Residue-level contacts at the interface:
Residue W110 in the first protein contacts residue C7 in the second protein (closest heavy-atom distance 3.4 Å).
Residue W110 in the first protein contacts residue Q6 in the second protein (closest heavy-atom distance 3.3 Å).
Residue W110 in the first protein interacts with residue H4 in the second protein (closest heavy-atom distance 3.9 Å).
Residue N108 in the first protein is in contact with residue R1 in the second protein (closest heavy-atom distance 4.6 Å).
Residue A107 in the first protein contacts residue R1 in the second protein (closest heavy-atom distance 4.0 Å).

Sequence of the second protein:
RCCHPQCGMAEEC

This data describes a binding interaction between two proteins.

Sequence of the first protein:
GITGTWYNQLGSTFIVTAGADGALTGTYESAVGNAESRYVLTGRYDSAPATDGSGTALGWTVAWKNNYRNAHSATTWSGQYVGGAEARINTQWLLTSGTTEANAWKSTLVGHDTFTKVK